Sequence of the second protein:
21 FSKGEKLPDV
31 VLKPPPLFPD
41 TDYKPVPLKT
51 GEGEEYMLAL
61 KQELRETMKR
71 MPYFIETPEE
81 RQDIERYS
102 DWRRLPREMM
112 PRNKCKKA

The following describes two proteins that form a bound complex.

Sequence of the first protein:
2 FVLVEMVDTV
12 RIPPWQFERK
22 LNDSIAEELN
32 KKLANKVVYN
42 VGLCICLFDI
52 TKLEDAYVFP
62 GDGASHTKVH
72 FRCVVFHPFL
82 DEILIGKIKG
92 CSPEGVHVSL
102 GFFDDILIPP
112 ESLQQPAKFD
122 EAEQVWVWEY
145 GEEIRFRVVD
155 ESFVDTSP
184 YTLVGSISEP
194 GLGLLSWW

Interface contacts:
Residue L81 in the first protein interacts with residue R81 in the second protein (closest heavy-atom distance 4.5 Å).
Residue D82 in the first protein interacts with residue R81 in the second protein (closest heavy-atom distance 2.6 Å).
Residue L81 in the first protein interacts with residue E79 in the second protein (closest heavy-atom distance 4.4 Å).
Residue F80 in the first protein is in contact with residue E79 in the second protein (closest heavy-atom distance 4.1 Å).